These two protein chains interact to form a complex.

Contacts between the two chains:
Residue H7 in protein 1 contacts residue Y31 in protein 2 (closest heavy-atom distance 4.7 Å).
Residue R270 in protein 1 is in contact with residue Y31 in protein 2 (closest heavy-atom distance 3.0 Å).
Residue A9 in protein 1 interacts with residue D32 in protein 2 (closest heavy-atom distance 3.5 Å).
Residue R270 in protein 1 interacts with residue E97 in protein 2 (closest heavy-atom distance 4.9 Å).
Residue T10 in protein 1 contacts residue D32 in protein 2 (closest heavy-atom distance 3.2 Å).
Residue Q273 in protein 1 is in contact with residue Y31 in protein 2 (closest heavy-atom distance 2.7 Å).
Residue R11 in protein 1 interacts with residue D32 in protein 2 (closest heavy-atom distance 2.8 Å).
Residue R270 in protein 1 contacts residue N96 in protein 2 (closest heavy-atom distance 3.5 Å).
Residue A9 in protein 1 contacts residue Y31 in protein 2 (closest heavy-atom distance 4.0 Å).
Residue K271 in protein 1 is in contact with residue D98 in protein 2 (closest heavy-atom distance 2.7 Å).
Residue T10 in protein 1 is in contact with residue Y31 in protein 2 (closest heavy-atom distance 4.9 Å).
Residue W8 in protein 1 is in contact with residue Y31 in protein 2 (closest heavy-atom distance 2.9 Å).

Sequence of protein 1:
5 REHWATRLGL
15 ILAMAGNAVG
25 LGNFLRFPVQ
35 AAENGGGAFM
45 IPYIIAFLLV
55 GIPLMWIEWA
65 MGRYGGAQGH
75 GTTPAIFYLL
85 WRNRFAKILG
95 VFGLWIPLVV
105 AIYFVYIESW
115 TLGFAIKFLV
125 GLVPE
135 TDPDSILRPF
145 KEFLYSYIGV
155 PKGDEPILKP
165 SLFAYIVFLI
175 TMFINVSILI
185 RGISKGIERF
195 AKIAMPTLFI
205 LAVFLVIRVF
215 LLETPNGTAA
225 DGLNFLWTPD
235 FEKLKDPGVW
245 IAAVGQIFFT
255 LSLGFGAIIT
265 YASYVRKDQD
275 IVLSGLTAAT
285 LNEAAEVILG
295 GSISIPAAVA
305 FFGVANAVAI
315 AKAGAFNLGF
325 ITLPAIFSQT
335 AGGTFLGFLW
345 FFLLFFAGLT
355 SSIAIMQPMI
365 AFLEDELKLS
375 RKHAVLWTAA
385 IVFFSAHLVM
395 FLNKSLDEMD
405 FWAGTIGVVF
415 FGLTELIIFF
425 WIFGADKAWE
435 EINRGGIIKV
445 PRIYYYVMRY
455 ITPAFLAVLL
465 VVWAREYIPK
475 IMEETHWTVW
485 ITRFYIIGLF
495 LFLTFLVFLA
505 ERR

Sequence of protein 2:
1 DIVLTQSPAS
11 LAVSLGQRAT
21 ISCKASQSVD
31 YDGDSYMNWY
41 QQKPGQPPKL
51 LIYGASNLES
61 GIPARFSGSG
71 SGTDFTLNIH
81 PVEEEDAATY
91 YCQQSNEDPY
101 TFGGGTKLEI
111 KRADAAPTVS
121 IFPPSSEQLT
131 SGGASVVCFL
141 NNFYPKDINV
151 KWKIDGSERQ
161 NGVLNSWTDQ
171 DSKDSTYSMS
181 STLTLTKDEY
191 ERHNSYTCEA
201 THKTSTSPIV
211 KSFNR